This data describes a binding interaction between two proteins.

Sequence of the first protein:
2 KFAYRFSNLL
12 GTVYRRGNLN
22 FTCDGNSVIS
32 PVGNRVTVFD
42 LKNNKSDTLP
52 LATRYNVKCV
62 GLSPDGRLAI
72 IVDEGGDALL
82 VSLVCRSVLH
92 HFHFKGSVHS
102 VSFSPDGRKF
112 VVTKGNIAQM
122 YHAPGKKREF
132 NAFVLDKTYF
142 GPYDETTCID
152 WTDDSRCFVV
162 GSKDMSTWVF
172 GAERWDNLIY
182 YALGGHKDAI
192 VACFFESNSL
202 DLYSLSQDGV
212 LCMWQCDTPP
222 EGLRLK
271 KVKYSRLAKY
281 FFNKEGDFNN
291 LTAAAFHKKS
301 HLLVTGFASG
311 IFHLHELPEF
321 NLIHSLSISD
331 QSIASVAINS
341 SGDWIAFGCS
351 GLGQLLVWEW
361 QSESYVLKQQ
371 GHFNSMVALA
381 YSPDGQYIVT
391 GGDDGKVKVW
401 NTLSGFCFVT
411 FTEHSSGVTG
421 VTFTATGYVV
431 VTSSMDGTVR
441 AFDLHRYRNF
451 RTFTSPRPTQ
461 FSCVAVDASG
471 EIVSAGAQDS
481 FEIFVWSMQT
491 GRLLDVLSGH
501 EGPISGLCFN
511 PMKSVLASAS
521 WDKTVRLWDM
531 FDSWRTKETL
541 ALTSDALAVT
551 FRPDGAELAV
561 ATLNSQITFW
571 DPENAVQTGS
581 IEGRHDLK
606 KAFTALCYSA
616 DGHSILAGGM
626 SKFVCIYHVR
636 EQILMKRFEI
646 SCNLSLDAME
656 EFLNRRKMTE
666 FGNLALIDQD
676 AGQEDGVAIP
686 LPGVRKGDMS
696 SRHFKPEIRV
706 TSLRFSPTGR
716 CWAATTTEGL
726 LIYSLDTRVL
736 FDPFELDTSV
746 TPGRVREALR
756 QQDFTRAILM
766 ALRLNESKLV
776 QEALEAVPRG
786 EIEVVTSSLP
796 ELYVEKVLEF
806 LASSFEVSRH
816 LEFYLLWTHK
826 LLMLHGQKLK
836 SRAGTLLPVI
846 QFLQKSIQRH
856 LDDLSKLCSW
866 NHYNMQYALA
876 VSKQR

Residue-level contacts at the interface:
Residue Y140 in the first protein is in contact with residue E581 in the second protein (closest heavy-atom distance 3.0 Å).
Residue F171 in the first protein is in contact with residue E581 in the second protein (closest heavy-atom distance 4.4 Å).
Residue I180 in the first protein contacts residue Q593 in the second protein (closest heavy-atom distance 4.5 Å).
Residue I180 in the first protein contacts residue R592 in the second protein (closest heavy-atom distance 4.0 Å).
Residue L179 in the first protein interacts with residue I595 in the second protein (closest heavy-atom distance 4.7 Å).
Residue D137 in the first protein interacts with residue E584 in the second protein (closest heavy-atom distance 3.9 Å).
Residue K138 in the first protein is in contact with residue E584 in the second protein (closest heavy-atom distance 3.8 Å).
Residue A183 in the first protein is in contact with residue A600 in the second protein (closest heavy-atom distance 3.3 Å).
Residue G185 in the first protein interacts with residue G601 in the second protein (closest heavy-atom distance 4.6 Å).
Residue A183 in the first protein is in contact with residue F599 in the second protein (closest heavy-atom distance 3.4 Å).
Residue Y182 in the first protein contacts residue A600 in the second protein (closest heavy-atom distance 3.8 Å).
Residue K271 in the first protein contacts residue I595 in the second protein (closest heavy-atom distance 3.3 Å).
Residue A183 in the first protein is in contact with residue A598 in the second protein (closest heavy-atom distance 3.0 Å).
Residue I180 in the first protein is in contact with residue I595 in the second protein (closest heavy-atom distance 3.9 Å).
Residue F141 in the first protein interacts with residue T579 in the second protein (closest heavy-atom distance 4.3 Å).
Residue Y182 in the first protein contacts residue E597 in the second protein (closest heavy-atom distance 3.8 Å).
Residue K138 in the first protein is in contact with residue D585 in the second protein (closest heavy-atom distance 3.7 Å).
Residue L136 in the first protein contacts residue E584 in the second protein (closest heavy-atom distance 2.6 Å).
Residue T139 in the first protein contacts residue E581 in the second protein (closest heavy-atom distance 2.9 Å).
Residue W215 in the first protein is in contact with residue D602 in the second protein (closest heavy-atom distance 4.6 Å).
Residue W176 in the first protein is in contact with residue R592 in the second protein (closest heavy-atom distance 4.5 Å).
Residue R276 in the first protein is in contact with residue D602 in the second protein (closest heavy-atom distance 3.6 Å).
Residue K138 in the first protein is in contact with residue E582 in the second protein (closest heavy-atom distance 4.4 Å).
Residue L184 in the first protein interacts with residue F599 in the second protein (closest heavy-atom distance 4.7 Å).
Residue K227 in the first protein interacts with residue R592 in the second protein (closest heavy-atom distance 4.3 Å).
Residue D177 in the first protein contacts residue R592 in the second protein (closest heavy-atom distance 4.7 Å).
Residue T139 in the first protein is in contact with residue I580 in the second protein (closest heavy-atom distance 4.0 Å).
Residue Y274 in the first protein is in contact with residue A600 in the second protein (closest heavy-atom distance 3.4 Å).
Residue L184 in the first protein contacts residue A600 in the second protein (closest heavy-atom distance 3.6 Å).
Residue K138 in the first protein contacts residue L583 in the second protein (closest heavy-atom distance 3.1 Å).
Residue R276 in the first protein contacts residue G601 in the second protein (closest heavy-atom distance 4.8 Å).
Residue Y182 in the first protein is in contact with residue F599 in the second protein (closest heavy-atom distance 3.1 Å).
Residue W215 in the first protein contacts residue G601 in the second protein (closest heavy-atom distance 3.6 Å).
Residue G186 in the first protein interacts with residue D602 in the second protein (closest heavy-atom distance 4.3 Å).
Residue N178 in the first protein is in contact with residue I595 in the second protein (closest heavy-atom distance 3.3 Å).
Residue H123 in the first protein is in contact with residue E584 in the second protein (closest heavy-atom distance 5.0 Å).
Residue W215 in the first protein is in contact with residue A600 in the second protein (closest heavy-atom distance 3.6 Å).
Residue R276 in the first protein contacts residue D603 in the second protein (closest heavy-atom distance 4.4 Å).
Residue G185 in the first protein contacts residue F599 in the second protein (closest heavy-atom distance 4.0 Å).
Residue D177 in the first protein is in contact with residue I595 in the second protein (closest heavy-atom distance 4.5 Å).
Residue R175 in the first protein is in contact with residue N590 in the second protein (closest heavy-atom distance 4.5 Å).
Residue Y182 in the first protein contacts residue A598 in the second protein (closest heavy-atom distance 3.6 Å).
Residue F141 in the first protein interacts with residue E581 in the second protein (closest heavy-atom distance 4.9 Å).
Residue G186 in the first protein interacts with residue G601 in the second protein (closest heavy-atom distance 4.5 Å).
Residue Y181 in the first protein contacts residue I580 in the second protein (closest heavy-atom distance 3.9 Å).
Residue R175 in the first protein is in contact with residue R592 in the second protein (closest heavy-atom distance 3.3 Å).
Residue D137 in the first protein contacts residue E582 in the second protein (closest heavy-atom distance 4.5 Å).
Residue T139 in the first protein is in contact with residue E582 in the second protein (closest heavy-atom distance 3.2 Å).
Residue I180 in the first protein interacts with residue M594 in the second protein (closest heavy-atom distance 4.6 Å).
Residue K279 in the first protein contacts residue D602 in the second protein (closest heavy-atom distance 4.6 Å).
Residue I180 in the first protein contacts residue I580 in the second protein (closest heavy-atom distance 4.8 Å).
Residue F141 in the first protein is in contact with residue E582 in the second protein (closest heavy-atom distance 3.0 Å).
Residue G185 in the first protein is in contact with residue A600 in the second protein (closest heavy-atom distance 3.0 Å).
Residue K138 in the first protein is in contact with residue E581 in the second protein (closest heavy-atom distance 4.9 Å).
Residue Y140 in the first protein is in contact with residue I580 in the second protein (closest heavy-atom distance 4.2 Å).
Residue Y181 in the first protein interacts with residue A598 in the second protein (closest heavy-atom distance 3.7 Å).
Residue S275 in the first protein contacts residue A600 in the second protein (closest heavy-atom distance 4.9 Å).
Residue F141 in the first protein is in contact with residue I580 in the second protein (closest heavy-atom distance 3.8 Å).

Sequence of the second protein:
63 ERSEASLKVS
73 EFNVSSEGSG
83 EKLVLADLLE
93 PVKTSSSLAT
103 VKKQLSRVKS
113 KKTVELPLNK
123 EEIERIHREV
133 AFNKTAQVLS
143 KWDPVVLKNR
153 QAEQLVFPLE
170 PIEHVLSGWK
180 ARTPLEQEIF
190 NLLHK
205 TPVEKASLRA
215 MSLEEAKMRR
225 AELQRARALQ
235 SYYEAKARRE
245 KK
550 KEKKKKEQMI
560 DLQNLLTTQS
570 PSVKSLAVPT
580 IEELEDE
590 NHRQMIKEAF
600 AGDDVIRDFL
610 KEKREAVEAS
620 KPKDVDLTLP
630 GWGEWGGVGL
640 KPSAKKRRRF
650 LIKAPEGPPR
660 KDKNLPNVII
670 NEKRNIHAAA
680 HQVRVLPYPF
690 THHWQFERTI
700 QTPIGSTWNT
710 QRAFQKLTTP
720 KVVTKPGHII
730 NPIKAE